Contacts between the two chains:
Residue D131 in chain A is in contact with residue L134 in chain B (closest heavy-atom distance 5.0 Å).
Residue G130 in chain A is in contact with residue L134 in chain B (closest heavy-atom distance 3.8 Å).
Residue R128 in chain A interacts with residue L134 in chain B (closest heavy-atom distance 4.5 Å).
Residue D131 in chain A contacts residue E132 in chain B (closest heavy-atom distance 4.9 Å).
Residue E133 in chain A contacts residue D131 in chain B (closest heavy-atom distance 3.8 Å).
Residue G130 in chain A is in contact with residue E133 in chain B (closest heavy-atom distance 3.7 Å).

Sequence of chain A:
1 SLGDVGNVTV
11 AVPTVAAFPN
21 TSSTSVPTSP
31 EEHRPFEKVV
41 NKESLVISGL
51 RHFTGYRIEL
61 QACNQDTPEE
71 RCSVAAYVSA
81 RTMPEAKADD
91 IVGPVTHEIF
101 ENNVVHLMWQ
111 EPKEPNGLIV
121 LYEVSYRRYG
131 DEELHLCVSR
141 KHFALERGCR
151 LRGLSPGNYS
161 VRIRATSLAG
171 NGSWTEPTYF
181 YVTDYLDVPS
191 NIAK

Sequence of chain B:
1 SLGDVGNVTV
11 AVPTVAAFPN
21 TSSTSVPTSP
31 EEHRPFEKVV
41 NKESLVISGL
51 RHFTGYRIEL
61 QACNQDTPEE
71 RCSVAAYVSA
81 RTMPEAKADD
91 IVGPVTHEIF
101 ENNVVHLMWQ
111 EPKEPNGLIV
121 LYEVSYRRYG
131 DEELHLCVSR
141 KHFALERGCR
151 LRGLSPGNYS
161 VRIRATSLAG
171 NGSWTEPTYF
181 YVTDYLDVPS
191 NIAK

The following describes two proteins that form a bound complex.